Sequence of the second protein:
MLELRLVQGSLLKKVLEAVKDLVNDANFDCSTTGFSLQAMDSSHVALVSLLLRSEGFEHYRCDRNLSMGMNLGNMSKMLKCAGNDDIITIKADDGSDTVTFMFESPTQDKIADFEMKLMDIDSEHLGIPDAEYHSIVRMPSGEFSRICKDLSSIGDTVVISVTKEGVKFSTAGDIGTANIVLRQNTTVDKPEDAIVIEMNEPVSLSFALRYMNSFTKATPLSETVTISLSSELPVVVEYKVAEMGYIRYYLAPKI

The following describes two proteins that form a bound complex.

Interface contacts:
Residue Y153 in the second protein interacts with residue Y13 in the first protein (closest heavy-atom distance 3.9 Å).
Residue A272 in the second protein interacts with residue T7 in the first protein (closest heavy-atom distance 3.4 Å).
Residue P254 in the second protein contacts residue Y13 in the first protein (closest heavy-atom distance 3.8 Å).
Residue A272 in the second protein is in contact with residue Q6 in the first protein (closest heavy-atom distance 3.0 Å).
Residue V65 in the second protein contacts residue S8 in the first protein (closest heavy-atom distance 4.8 Å).
Residue H145 in the second protein interacts with residue H14 in the first protein (closest heavy-atom distance 4.5 Å).
Residue K274 in the second protein interacts with residue Q6 in the first protein (closest heavy-atom distance 3.3 Å).
Residue P273 in the second protein is in contact with residue R5 in the first protein (closest heavy-atom distance 4.1 Å).
Residue A272 in the second protein is in contact with residue S8 in the first protein (closest heavy-atom distance 3.8 Å).
Residue L146 in the second protein interacts with residue M9 in the first protein (closest heavy-atom distance 3.9 Å).
Residue P273 in the second protein interacts with residue F12 in the first protein (closest heavy-atom distance 3.8 Å).
Residue Y270 in the second protein interacts with residue M9 in the first protein (closest heavy-atom distance 3.6 Å).
Residue G147 in the second protein contacts residue H14 in the first protein (closest heavy-atom distance 2.7 Å).
Residue A66 in the second protein contacts residue M9 in the first protein (closest heavy-atom distance 4.0 Å).
Residue L146 in the second protein contacts residue S15 in the first protein (closest heavy-atom distance 3.9 Å).
Residue L146 in the second protein interacts with residue H14 in the first protein (closest heavy-atom distance 3.5 Å).
Residue A272 in the second protein is in contact with residue M9 in the first protein (closest heavy-atom distance 3.8 Å).
Residue A272 in the second protein is in contact with residue F12 in the first protein (closest heavy-atom distance 4.2 Å).
Residue L271 in the second protein contacts residue M9 in the first protein (closest heavy-atom distance 4.3 Å).
Residue I275 in the second protein interacts with residue T7 in the first protein (closest heavy-atom distance 4.0 Å).
Residue H145 in the second protein contacts residue S15 in the first protein (closest heavy-atom distance 2.9 Å).
Residue P273 in the second protein interacts with residue Q6 in the first protein (closest heavy-atom distance 3.6 Å).
Residue L253 in the second protein interacts with residue F12 in the first protein (closest heavy-atom distance 4.2 Å).
Residue E144 in the second protein is in contact with residue S15 in the first protein (closest heavy-atom distance 5.0 Å).
Residue L146 in the second protein contacts residue T10 in the first protein (closest heavy-atom distance 4.3 Å).
Residue M60 in the second protein is in contact with residue M9 in the first protein (closest heavy-atom distance 4.1 Å).
Residue V65 in the second protein is in contact with residue T7 in the first protein (closest heavy-atom distance 3.9 Å).
Residue G147 in the second protein contacts residue S15 in the first protein (closest heavy-atom distance 3.9 Å).
Residue G147 in the second protein contacts residue Y13 in the first protein (closest heavy-atom distance 3.7 Å).
Residue P273 in the second protein is in contact with residue T7 in the first protein (closest heavy-atom distance 2.5 Å).
Residue M60 in the second protein contacts residue T10 in the first protein (closest heavy-atom distance 4.1 Å).
Residue L67 in the second protein contacts residue M9 in the first protein (closest heavy-atom distance 4.1 Å).
Residue H64 in the second protein contacts residue S8 in the first protein (closest heavy-atom distance 3.7 Å).
Residue P254 in the second protein contacts residue M9 in the first protein (closest heavy-atom distance 4.0 Å).
Residue V65 in the second protein is in contact with residue M9 in the first protein (closest heavy-atom distance 3.4 Å).
Residue E144 in the second protein is in contact with residue T10 in the first protein (closest heavy-atom distance 3.4 Å).
Residue P254 in the second protein is in contact with residue F12 in the first protein (closest heavy-atom distance 3.7 Å).
Residue P149 in the second protein interacts with residue Y13 in the first protein (closest heavy-atom distance 3.6 Å).
Residue I275 in the second protein interacts with residue R5 in the first protein (closest heavy-atom distance 3.1 Å).
Residue K274 in the second protein contacts residue T7 in the first protein (closest heavy-atom distance 4.8 Å).
Residue A228 in the second protein contacts residue Q6 in the first protein (closest heavy-atom distance 4.2 Å).
Residue V65 in the second protein is in contact with residue Q6 in the first protein (closest heavy-atom distance 3.4 Å).
Residue K274 in the second protein is in contact with residue R5 in the first protein (closest heavy-atom distance 3.3 Å).
Residue S63 in the second protein is in contact with residue S8 in the first protein (closest heavy-atom distance 4.6 Å).
Residue L253 in the second protein interacts with residue Y13 in the first protein (closest heavy-atom distance 3.9 Å).
Residue E252 in the second protein is in contact with residue F12 in the first protein (closest heavy-atom distance 3.9 Å).
Residue I148 in the second protein interacts with residue Y13 in the first protein (closest heavy-atom distance 4.0 Å).
Residue Y270 in the second protein interacts with residue Y13 in the first protein (closest heavy-atom distance 4.5 Å).
Residue L146 in the second protein contacts residue Y13 in the first protein (closest heavy-atom distance 3.8 Å).
Residue H64 in the second protein is in contact with residue T10 in the first protein (closest heavy-atom distance 3.9 Å).
Residue H64 in the second protein interacts with residue M9 in the first protein (closest heavy-atom distance 2.8 Å).

Sequence of the first protein:
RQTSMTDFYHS